The following describes two proteins that form a bound complex.

Sequence of chain B:
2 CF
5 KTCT

Residue-level contacts at the interface:
Residue N196 in chain A is in contact with residue F3 in chain B (closest heavy-atom distance 4.7 Å).
Residue L290 in chain A contacts residue C2 in chain B (closest heavy-atom distance 5.0 Å).
Residue F294 in chain A interacts with residue K5 in chain B (closest heavy-atom distance 4.4 Å).
Residue S192 in chain A contacts residue T6 in chain B (closest heavy-atom distance 4.7 Å).
Residue I195 in chain A is in contact with residue F3 in chain B (closest heavy-atom distance 4.9 Å).
Residue Q126 in chain A contacts residue K5 in chain B (closest heavy-atom distance 3.0 Å).
Residue N186 in chain A contacts residue T8 in chain B (closest heavy-atom distance 3.3 Å).
Residue C193 in chain A interacts with residue T6 in chain B (closest heavy-atom distance 4.3 Å).
Residue Q187 in chain A contacts residue T8 in chain B (closest heavy-atom distance 3.8 Å).
Residue F294 in chain A contacts residue C2 in chain B (closest heavy-atom distance 3.6 Å).
Residue K291 in chain A is in contact with residue C7 in chain B (closest heavy-atom distance 4.3 Å).
Residue S185 in chain A is in contact with residue T8 in chain B (closest heavy-atom distance 4.3 Å).
Residue F294 in chain A is in contact with residue F3 in chain B (closest heavy-atom distance 4.4 Å).
Residue Y302 in chain A interacts with residue K5 in chain B (closest heavy-atom distance 4.9 Å).
Residue D122 in chain A interacts with residue K5 in chain B (closest heavy-atom distance 4.9 Å).
Residue Y205 in chain A contacts residue F3 in chain B (closest heavy-atom distance 4.0 Å).
Residue S192 in chain A is in contact with residue C7 in chain B (closest heavy-atom distance 4.3 Å).
Residue F294 in chain A interacts with residue C7 in chain B (closest heavy-atom distance 3.5 Å).
Residue V298 in chain A is in contact with residue K5 in chain B (closest heavy-atom distance 4.8 Å).
Residue S279 in chain A is in contact with residue C2 in chain B (closest heavy-atom distance 3.3 Å).
Residue I209 in chain A contacts residue F3 in chain B (closest heavy-atom distance 3.6 Å).
Residue F208 in chain A interacts with residue F3 in chain B (closest heavy-atom distance 4.0 Å).
Residue T194 in chain A interacts with residue T6 in chain B (closest heavy-atom distance 3.9 Å).
Residue F294 in chain A interacts with residue T6 in chain B (closest heavy-atom distance 3.7 Å).

Sequence of chain A:
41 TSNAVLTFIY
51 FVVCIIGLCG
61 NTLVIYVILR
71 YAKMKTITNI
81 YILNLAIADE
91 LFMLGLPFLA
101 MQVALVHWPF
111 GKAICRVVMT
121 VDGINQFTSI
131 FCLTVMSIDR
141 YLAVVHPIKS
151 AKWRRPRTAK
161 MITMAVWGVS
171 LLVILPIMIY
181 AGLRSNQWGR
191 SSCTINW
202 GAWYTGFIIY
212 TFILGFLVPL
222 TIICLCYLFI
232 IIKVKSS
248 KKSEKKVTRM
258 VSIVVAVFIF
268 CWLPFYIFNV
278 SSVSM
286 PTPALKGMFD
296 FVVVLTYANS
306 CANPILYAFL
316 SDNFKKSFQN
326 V